Residue-level contacts at the interface:
Residue D494 in the first protein interacts with residue R590 in the second protein (closest heavy-atom distance 2.6 Å).
Residue H505 in the first protein is in contact with residue L574 in the second protein (closest heavy-atom distance 3.5 Å).
Residue R215 in the first protein contacts residue R251 in the second protein (closest heavy-atom distance 3.0 Å).
Residue Y507 in the first protein is in contact with residue L574 in the second protein (closest heavy-atom distance 2.9 Å).
Residue Y357 in the first protein is in contact with residue L369 in the second protein (closest heavy-atom distance 3.6 Å).
Residue R506 in the first protein interacts with residue R573 in the second protein (closest heavy-atom distance 2.2 Å).
Residue P214 in the first protein is in contact with residue D255 in the second protein (closest heavy-atom distance 3.5 Å).
Residue P347 in the first protein is in contact with residue E463 in the second protein (closest heavy-atom distance 3.7 Å).
Residue K133 in the first protein contacts residue A472 in the second protein (closest heavy-atom distance 3.5 Å).
Residue Y456 in the first protein is in contact with residue D668 in the second protein (closest heavy-atom distance 2.2 Å).
Residue E467 in the first protein is in contact with residue E720 in the second protein (closest heavy-atom distance 3.2 Å).
Residue L213 in the first protein contacts residue F427 in the second protein (closest heavy-atom distance 3.3 Å).
Residue M504 in the first protein contacts residue R371 in the second protein (closest heavy-atom distance 3.4 Å).
Residue Q212 in the first protein contacts residue D255 in the second protein (closest heavy-atom distance 2.9 Å).
Residue Q212 in the first protein contacts residue T475 in the second protein (closest heavy-atom distance 2.4 Å).
Residue M489 in the first protein contacts residue R590 in the second protein (closest heavy-atom distance 3.1 Å).
Residue I469 in the first protein interacts with residue R718 in the second protein (closest heavy-atom distance 3.3 Å).
Residue P305 in the first protein is in contact with residue D367 in the second protein (closest heavy-atom distance 2.6 Å).
Residue D416 in the first protein contacts residue R724 in the second protein (closest heavy-atom distance 3.2 Å).
Residue N468 in the first protein is in contact with residue R718 in the second protein (closest heavy-atom distance 1.8 Å).
Residue V455 in the first protein contacts residue R718 in the second protein (closest heavy-atom distance 3.6 Å).
Residue E467 in the first protein interacts with residue R718 in the second protein (closest heavy-atom distance 2.2 Å).
Residue Q472 in the first protein contacts residue G719 in the second protein (closest heavy-atom distance 3.0 Å).
Residue G211 in the first protein is in contact with residue T476 in the second protein (closest heavy-atom distance 3.5 Å).
Residue R215 in the first protein is in contact with residue N426 in the second protein (closest heavy-atom distance 3.1 Å).
Residue G470 in the first protein interacts with residue R718 in the second protein (closest heavy-atom distance 2.6 Å).
Residue M504 in the first protein is in contact with residue L365 in the second protein (closest heavy-atom distance 3.6 Å).
Residue R495 in the first protein contacts residue I587 in the second protein (closest heavy-atom distance 3.7 Å).
Residue L213 in the first protein interacts with residue T476 in the second protein (closest heavy-atom distance 3.0 Å).
Residue Q212 in the first protein contacts residue T476 in the second protein (closest heavy-atom distance 2.8 Å).
Residue R356 in the first protein contacts residue Q464 in the second protein (closest heavy-atom distance 3.4 Å).
Residue Y456 in the first protein is in contact with residue L672 in the second protein (closest heavy-atom distance 2.5 Å).
Residue D346 in the first protein is in contact with residue P607 in the second protein (closest heavy-atom distance 3.1 Å).
Residue R508 in the first protein interacts with residue R573 in the second protein (closest heavy-atom distance 3.5 Å).
Residue V455 in the first protein is in contact with residue R717 in the second protein (closest heavy-atom distance 3.6 Å).
Residue P214 in the first protein contacts residue G473 in the second protein (closest heavy-atom distance 3.8 Å).
Residue S374 in the first protein interacts with residue A470 in the second protein (closest heavy-atom distance 3.3 Å).
Residue C119 in the first protein is in contact with residue E119 in the second protein (closest heavy-atom distance 3.1 Å).
Residue Q212 in the first protein interacts with residue I474 in the second protein (closest heavy-atom distance 3.8 Å).
Residue Y456 in the first protein interacts with residue R718 in the second protein (closest heavy-atom distance 3.3 Å).
Residue P209 in the first protein contacts residue T475 in the second protein (closest heavy-atom distance 3.6 Å).
Residue P214 in the first protein is in contact with residue I474 in the second protein (closest heavy-atom distance 3.5 Å).
Residue L213 in the first protein is in contact with residue I474 in the second protein (closest heavy-atom distance 3.4 Å).
Residue Y507 in the first protein is in contact with residue F631 in the second protein (closest heavy-atom distance 3.3 Å).
Residue R506 in the first protein contacts residue L365 in the second protein (closest heavy-atom distance 3.8 Å).
Residue R495 in the first protein is in contact with residue K583 in the second protein (closest heavy-atom distance 3.1 Å).
Residue F256 in the first protein contacts residue R251 in the second protein (closest heavy-atom distance 3.1 Å).
Residue R215 in the first protein is in contact with residue D250 in the second protein (closest heavy-atom distance 2.2 Å).
Residue R392 in the first protein interacts with residue K471 in the second protein (closest heavy-atom distance 2.9 Å).
Residue Y357 in the first protein contacts residue D367 in the second protein (closest heavy-atom distance 3.4 Å).
Residue M504 in the first protein is in contact with residue P366 in the second protein (closest heavy-atom distance 2.8 Å).
Residue A210 in the first protein is in contact with residue T475 in the second protein (closest heavy-atom distance 3.3 Å).
Residue S348 in the first protein interacts with residue V610 in the second protein (closest heavy-atom distance 3.4 Å).
Residue E410 in the first protein interacts with residue H459 in the second protein (closest heavy-atom distance 3.8 Å).
Residue S498 in the first protein is in contact with residue L613 in the second protein (closest heavy-atom distance 3.5 Å).
Residue G211 in the first protein contacts residue T475 in the second protein (closest heavy-atom distance 3.3 Å).
Residue R458 in the first protein is in contact with residue P607 in the second protein (closest heavy-atom distance 3.6 Å).
Residue L213 in the first protein interacts with residue D255 in the second protein (closest heavy-atom distance 3.8 Å).
Residue R215 in the first protein is in contact with residue C254 in the second protein (closest heavy-atom distance 2.9 Å).
Residue Y507 in the first protein interacts with residue R573 in the second protein (closest heavy-atom distance 3.2 Å).

These two protein chains interact to form a complex.

Sequence of the first protein:
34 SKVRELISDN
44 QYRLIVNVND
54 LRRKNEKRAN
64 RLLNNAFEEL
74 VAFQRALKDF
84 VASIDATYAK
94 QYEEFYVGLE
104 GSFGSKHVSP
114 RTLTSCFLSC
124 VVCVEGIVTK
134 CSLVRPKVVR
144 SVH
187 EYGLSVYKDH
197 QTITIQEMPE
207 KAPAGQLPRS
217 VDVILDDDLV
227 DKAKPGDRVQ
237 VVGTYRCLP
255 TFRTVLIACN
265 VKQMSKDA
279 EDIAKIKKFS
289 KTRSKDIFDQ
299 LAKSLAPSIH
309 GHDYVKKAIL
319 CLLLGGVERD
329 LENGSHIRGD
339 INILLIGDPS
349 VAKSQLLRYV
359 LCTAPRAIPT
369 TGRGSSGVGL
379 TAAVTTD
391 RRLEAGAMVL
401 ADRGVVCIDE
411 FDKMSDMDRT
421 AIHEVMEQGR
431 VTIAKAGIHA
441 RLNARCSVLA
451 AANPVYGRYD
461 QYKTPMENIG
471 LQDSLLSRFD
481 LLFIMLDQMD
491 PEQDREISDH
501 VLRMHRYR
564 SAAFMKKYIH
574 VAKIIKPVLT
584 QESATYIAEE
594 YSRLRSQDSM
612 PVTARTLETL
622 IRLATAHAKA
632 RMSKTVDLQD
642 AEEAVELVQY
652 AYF

Sequence of the second protein:
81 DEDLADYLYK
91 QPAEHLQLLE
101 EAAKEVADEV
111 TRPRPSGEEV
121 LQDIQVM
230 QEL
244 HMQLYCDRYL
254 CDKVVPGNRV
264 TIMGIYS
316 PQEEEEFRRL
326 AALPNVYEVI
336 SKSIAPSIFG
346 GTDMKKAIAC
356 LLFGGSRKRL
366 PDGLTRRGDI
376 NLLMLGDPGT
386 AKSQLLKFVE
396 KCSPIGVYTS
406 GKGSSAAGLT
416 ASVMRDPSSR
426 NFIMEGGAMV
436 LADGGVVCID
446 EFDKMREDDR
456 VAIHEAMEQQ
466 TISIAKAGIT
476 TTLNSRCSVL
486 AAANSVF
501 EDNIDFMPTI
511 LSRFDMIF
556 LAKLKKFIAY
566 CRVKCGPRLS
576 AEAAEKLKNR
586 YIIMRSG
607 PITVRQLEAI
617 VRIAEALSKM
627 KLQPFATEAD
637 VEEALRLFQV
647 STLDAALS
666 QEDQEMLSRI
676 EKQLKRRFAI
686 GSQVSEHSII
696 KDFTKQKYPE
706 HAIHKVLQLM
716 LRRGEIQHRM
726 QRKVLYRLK